Sequence of chain B:
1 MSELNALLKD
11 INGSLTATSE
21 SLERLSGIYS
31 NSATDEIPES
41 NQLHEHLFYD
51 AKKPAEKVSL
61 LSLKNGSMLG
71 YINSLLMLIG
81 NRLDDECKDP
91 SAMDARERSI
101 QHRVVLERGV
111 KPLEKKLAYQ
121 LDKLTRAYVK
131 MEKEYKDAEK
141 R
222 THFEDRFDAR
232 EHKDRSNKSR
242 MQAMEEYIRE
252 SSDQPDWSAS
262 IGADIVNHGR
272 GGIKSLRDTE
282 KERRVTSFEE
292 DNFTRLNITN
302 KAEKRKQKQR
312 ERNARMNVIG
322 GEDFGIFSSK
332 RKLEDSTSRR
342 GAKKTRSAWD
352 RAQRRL

Interface contacts:
Residue H269 in chain B interacts with residue G62 in chain A (closest heavy-atom distance 4.8 Å).
Residue N268 in chain B interacts with residue F61 in chain A (closest heavy-atom distance 3.6 Å).
Residue F294 in chain B interacts with residue F55 in chain A (closest heavy-atom distance 4.0 Å).
Residue E291 in chain B is in contact with residue K8 in chain A (closest heavy-atom distance 3.2 Å).
Residue R296 in chain B interacts with residue F69 in chain A (closest heavy-atom distance 4.0 Å).
Residue E291 in chain B is in contact with residue V21 in chain A (closest heavy-atom distance 4.6 Å).
Residue R296 in chain B contacts residue F57 in chain A (closest heavy-atom distance 4.3 Å).
Residue R296 in chain B interacts with residue V67 in chain A (closest heavy-atom distance 4.2 Å).
Residue R296 in chain B is in contact with residue R58 in chain A (closest heavy-atom distance 3.4 Å).
Residue F294 in chain B contacts residue R17 in chain A (closest heavy-atom distance 5.0 Å).
Residue F294 in chain B is in contact with residue I10 in chain A (closest heavy-atom distance 4.7 Å).
Residue V267 in chain B contacts residue F61 in chain A (closest heavy-atom distance 3.1 Å).
Residue H269 in chain B contacts residue F61 in chain A (closest heavy-atom distance 3.4 Å).
Residue F294 in chain B is in contact with residue Q19 in chain A (closest heavy-atom distance 3.4 Å).
Residue R296 in chain B is in contact with residue G56 in chain A (closest heavy-atom distance 2.9 Å).
Residue F294 in chain B is in contact with residue F69 in chain A (closest heavy-atom distance 3.5 Å).

This data describes a binding interaction between two proteins.

Sequence of chain A:
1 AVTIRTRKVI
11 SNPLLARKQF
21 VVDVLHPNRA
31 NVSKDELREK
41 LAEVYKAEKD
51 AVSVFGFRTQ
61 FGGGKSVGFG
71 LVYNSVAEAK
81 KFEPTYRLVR